Sequence of the first protein:
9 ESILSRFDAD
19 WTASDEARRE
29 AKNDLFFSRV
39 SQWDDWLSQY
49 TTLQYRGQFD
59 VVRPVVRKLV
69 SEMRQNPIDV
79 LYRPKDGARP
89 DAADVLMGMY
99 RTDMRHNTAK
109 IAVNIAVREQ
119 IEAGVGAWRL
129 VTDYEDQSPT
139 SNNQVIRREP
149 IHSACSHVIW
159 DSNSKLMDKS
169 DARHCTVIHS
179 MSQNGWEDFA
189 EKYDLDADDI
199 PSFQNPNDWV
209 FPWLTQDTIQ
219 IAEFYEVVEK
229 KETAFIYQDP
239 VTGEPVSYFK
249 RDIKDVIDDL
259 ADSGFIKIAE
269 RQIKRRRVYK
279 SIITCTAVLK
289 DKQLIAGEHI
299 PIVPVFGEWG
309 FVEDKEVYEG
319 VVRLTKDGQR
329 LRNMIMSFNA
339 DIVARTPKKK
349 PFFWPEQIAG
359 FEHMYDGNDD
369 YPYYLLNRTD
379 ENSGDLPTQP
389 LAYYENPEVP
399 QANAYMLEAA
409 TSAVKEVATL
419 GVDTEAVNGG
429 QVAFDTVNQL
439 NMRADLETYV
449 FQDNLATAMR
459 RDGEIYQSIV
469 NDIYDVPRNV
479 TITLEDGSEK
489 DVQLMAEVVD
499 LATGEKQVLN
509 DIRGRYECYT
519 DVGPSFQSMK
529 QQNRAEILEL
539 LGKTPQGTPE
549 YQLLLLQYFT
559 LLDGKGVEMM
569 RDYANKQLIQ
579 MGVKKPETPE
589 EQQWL

Sequence of the second protein:
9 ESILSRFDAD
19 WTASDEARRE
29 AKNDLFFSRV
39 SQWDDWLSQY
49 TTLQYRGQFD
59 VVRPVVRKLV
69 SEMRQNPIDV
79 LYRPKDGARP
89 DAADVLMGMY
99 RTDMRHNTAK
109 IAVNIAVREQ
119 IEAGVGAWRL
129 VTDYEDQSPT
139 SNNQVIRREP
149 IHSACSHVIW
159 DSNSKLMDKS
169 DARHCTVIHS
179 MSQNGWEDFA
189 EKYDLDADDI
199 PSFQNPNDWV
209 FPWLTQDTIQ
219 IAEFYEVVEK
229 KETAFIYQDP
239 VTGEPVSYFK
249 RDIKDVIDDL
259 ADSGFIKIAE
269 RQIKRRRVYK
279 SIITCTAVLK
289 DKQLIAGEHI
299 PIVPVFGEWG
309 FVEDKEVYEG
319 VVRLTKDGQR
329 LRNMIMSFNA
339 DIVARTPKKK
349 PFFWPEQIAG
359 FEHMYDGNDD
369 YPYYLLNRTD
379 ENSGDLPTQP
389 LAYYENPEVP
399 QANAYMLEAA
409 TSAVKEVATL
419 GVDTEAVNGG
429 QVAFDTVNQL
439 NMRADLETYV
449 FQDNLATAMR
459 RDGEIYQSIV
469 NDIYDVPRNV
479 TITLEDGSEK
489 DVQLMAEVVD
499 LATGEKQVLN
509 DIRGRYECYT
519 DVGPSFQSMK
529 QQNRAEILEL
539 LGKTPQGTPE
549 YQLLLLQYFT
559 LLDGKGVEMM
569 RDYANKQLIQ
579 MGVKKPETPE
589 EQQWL

The following describes two proteins that form a bound complex.

Contacts between the two chains:
Residue W44 in the second protein is in contact with residue Y53 in the first protein (closest heavy-atom distance 3.0 Å).
Residue E537 in the second protein contacts residue E534 in the first protein (closest heavy-atom distance 3.4 Å).
Residue G580 in the second protein contacts residue M567 in the first protein (closest heavy-atom distance 3.2 Å).
Residue R513 in the second protein contacts residue S136 in the first protein (closest heavy-atom distance 3.2 Å).
Residue R441 in the second protein is in contact with residue H104 in the first protein (closest heavy-atom distance 3.4 Å).
Residue K541 in the second protein interacts with residue R532 in the first protein (closest heavy-atom distance 2.1 Å).
Residue G318 in the second protein contacts residue R61 in the first protein (closest heavy-atom distance 3.1 Å).
Residue E311 in the second protein contacts residue W211 in the first protein (closest heavy-atom distance 3.2 Å).
Residue L538 in the second protein interacts with residue I535 in the first protein (closest heavy-atom distance 3.2 Å).
Residue R81 in the second protein contacts residue K563 in the first protein (closest heavy-atom distance 3.1 Å).
Residue E537 in the second protein is in contact with residue R532 in the first protein (closest heavy-atom distance 3.4 Å).
Residue E414 in the second protein is in contact with residue P62 in the first protein (closest heavy-atom distance 3.4 Å).
Residue R328 in the second protein is in contact with residue N337 in the first protein (closest heavy-atom distance 3.0 Å).
Residue K248 in the second protein interacts with residue E189 in the first protein (closest heavy-atom distance 3.4 Å).
Residue D253 in the second protein contacts residue N452 in the first protein (closest heavy-atom distance 2.7 Å).
Residue D312 in the second protein contacts residue H150 in the first protein (closest heavy-atom distance 3.3 Å).
Residue R321 in the second protein is in contact with residue R54 in the first protein (closest heavy-atom distance 3.0 Å).
Residue T417 in the second protein is in contact with residue K66 in the first protein (closest heavy-atom distance 3.4 Å).
Residue K583 in the second protein is in contact with residue G564 in the first protein (closest heavy-atom distance 3.2 Å).
Residue E317 in the second protein contacts residue R61 in the first protein (closest heavy-atom distance 3.2 Å).
Residue E396 in the second protein interacts with residue Y391 in the first protein (closest heavy-atom distance 3.2 Å).
Residue F247 in the second protein interacts with residue Y191 in the first protein (closest heavy-atom distance 3.3 Å).
Residue K541 in the second protein contacts residue E534 in the first protein (closest heavy-atom distance 3.1 Å).
Residue K346 in the second protein contacts residue D367 in the first protein (closest heavy-atom distance 3.0 Å).
Residue D250 in the second protein is in contact with residue I293 in the first protein (closest heavy-atom distance 3.2 Å).
Residue Y517 in the second protein contacts residue R103 in the first protein (closest heavy-atom distance 3.4 Å).
Residue R321 in the second protein contacts residue R61 in the first protein (closest heavy-atom distance 3.3 Å).
Residue R328 in the second protein is in contact with residue I333 in the first protein (closest heavy-atom distance 3.2 Å).
Residue S46 in the second protein contacts residue Y53 in the first protein (closest heavy-atom distance 2.8 Å).
Residue F247 in the second protein contacts residue K190 in the first protein (closest heavy-atom distance 2.8 Å).
Residue K83 in the second protein interacts with residue R99 in the first protein (closest heavy-atom distance 3.4 Å).
Residue L539 in the second protein interacts with residue L538 in the first protein (closest heavy-atom distance 3.3 Å).
Residue V581 in the second protein contacts residue M567 in the first protein (closest heavy-atom distance 3.4 Å).
Residue Y392 in the second protein contacts residue F351 in the first protein (closest heavy-atom distance 3.0 Å).
Residue P88 in the second protein contacts residue K563 in the first protein (closest heavy-atom distance 3.1 Å).
Residue K346 in the second protein is in contact with residue N366 in the first protein (closest heavy-atom distance 3.4 Å).
Residue Y48 in the second protein interacts with residue Y53 in the first protein (closest heavy-atom distance 3.2 Å).
Residue D253 in the second protein contacts residue L453 in the first protein (closest heavy-atom distance 3.3 Å).
Residue D519 in the second protein contacts residue M102 in the first protein (closest heavy-atom distance 3.4 Å).
Residue A342 in the second protein interacts with residue N366 in the first protein (closest heavy-atom distance 2.2 Å).
Residue N394 in the second protein interacts with residue Y391 in the first protein (closest heavy-atom distance 2.0 Å).
Residue K582 in the second protein interacts with residue G564 in the first protein (closest heavy-atom distance 2.5 Å).
Residue E360 in the second protein interacts with residue Y369 in the first protein (closest heavy-atom distance 3.5 Å).
Residue E396 in the second protein contacts residue E393 in the first protein (closest heavy-atom distance 3.1 Å).
Residue L538 in the second protein contacts residue L536 in the first protein (closest heavy-atom distance 3.1 Å).
Residue Q530 in the second protein is in contact with residue R532 in the first protein (closest heavy-atom distance 3.4 Å).
Residue Y392 in the second protein interacts with residue K347 in the first protein (closest heavy-atom distance 3.0 Å).
Residue K583 in the second protein contacts residue K563 in the first protein (closest heavy-atom distance 2.9 Å).
Residue R321 in the second protein interacts with residue W41 in the first protein (closest heavy-atom distance 3.3 Å).
Residue R321 in the second protein interacts with residue S39 in the first protein (closest heavy-atom distance 3.2 Å).
Residue G540 in the second protein is in contact with residue L538 in the first protein (closest heavy-atom distance 3.3 Å).
Residue P547 in the second protein interacts with residue Y549 in the first protein (closest heavy-atom distance 3.4 Å).
Residue W307 in the second protein contacts residue I113 in the first protein (closest heavy-atom distance 3.3 Å).
Residue K248 in the second protein interacts with residue A188 in the first protein (closest heavy-atom distance 2.4 Å).
Residue F309 in the second protein is in contact with residue H150 in the first protein (closest heavy-atom distance 3.3 Å).
Residue Q47 in the second protein interacts with residue Y53 in the first protein (closest heavy-atom distance 3.0 Å).
Residue R81 in the second protein contacts residue G562 in the first protein (closest heavy-atom distance 3.0 Å).
Residue K83 in the second protein is in contact with residue D561 in the first protein (closest heavy-atom distance 3.2 Å).
Residue K324 in the second protein contacts residue R54 in the first protein (closest heavy-atom distance 3.2 Å).
Residue F309 in the second protein contacts residue R116 in the first protein (closest heavy-atom distance 2.7 Å).